Sequence of the second protein:
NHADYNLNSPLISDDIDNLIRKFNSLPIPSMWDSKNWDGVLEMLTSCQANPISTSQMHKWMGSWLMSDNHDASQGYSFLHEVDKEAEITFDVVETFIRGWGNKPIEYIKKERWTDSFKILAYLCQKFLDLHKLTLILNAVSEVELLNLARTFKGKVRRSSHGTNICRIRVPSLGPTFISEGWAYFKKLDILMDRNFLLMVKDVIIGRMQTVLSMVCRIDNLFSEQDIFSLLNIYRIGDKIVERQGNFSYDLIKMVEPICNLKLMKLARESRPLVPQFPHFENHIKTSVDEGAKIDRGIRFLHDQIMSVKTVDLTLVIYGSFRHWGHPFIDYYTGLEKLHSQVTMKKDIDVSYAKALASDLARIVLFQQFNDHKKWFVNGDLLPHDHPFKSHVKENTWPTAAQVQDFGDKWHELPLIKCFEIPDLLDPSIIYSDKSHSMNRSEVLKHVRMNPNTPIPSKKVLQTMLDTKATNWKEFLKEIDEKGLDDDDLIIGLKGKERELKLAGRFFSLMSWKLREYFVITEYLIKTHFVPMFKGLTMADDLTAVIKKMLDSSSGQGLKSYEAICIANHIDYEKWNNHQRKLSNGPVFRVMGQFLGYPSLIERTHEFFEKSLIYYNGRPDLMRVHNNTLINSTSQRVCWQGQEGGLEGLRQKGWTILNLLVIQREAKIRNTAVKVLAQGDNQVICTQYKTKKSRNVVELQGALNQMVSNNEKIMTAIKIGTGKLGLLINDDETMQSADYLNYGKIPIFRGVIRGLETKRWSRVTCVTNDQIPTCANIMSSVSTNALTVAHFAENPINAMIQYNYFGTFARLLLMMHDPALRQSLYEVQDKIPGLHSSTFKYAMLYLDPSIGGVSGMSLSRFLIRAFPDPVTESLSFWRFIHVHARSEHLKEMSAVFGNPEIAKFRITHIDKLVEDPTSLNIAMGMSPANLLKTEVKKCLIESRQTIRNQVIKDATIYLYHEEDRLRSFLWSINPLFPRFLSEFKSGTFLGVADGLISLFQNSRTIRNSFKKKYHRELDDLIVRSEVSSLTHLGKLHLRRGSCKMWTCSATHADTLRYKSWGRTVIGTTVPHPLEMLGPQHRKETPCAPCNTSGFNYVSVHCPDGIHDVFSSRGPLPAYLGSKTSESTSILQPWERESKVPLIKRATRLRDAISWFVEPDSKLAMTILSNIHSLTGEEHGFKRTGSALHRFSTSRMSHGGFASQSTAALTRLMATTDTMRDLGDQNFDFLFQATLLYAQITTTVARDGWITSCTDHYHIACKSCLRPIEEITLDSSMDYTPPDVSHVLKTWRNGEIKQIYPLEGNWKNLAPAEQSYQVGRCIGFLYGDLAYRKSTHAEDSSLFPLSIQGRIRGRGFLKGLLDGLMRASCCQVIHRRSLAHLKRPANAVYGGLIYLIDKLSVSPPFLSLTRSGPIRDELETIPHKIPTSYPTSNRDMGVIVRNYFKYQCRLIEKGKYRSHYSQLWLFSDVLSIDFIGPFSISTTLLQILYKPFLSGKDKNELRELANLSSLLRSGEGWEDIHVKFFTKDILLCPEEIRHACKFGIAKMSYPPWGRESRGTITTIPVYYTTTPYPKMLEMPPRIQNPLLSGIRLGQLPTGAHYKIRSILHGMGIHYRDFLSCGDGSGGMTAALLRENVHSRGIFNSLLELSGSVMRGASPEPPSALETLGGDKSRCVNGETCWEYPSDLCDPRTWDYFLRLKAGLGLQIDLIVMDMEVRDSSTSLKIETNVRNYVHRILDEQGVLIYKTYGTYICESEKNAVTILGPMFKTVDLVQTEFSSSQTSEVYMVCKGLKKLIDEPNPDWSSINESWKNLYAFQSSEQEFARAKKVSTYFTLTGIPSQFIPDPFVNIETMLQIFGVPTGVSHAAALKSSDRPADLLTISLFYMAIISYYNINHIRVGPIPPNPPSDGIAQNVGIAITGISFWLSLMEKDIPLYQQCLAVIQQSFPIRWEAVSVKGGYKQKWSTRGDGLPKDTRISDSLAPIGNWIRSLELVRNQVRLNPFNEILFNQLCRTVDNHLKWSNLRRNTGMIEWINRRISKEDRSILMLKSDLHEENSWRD

The following describes two proteins that form a bound complex.

Sequence of the first protein:
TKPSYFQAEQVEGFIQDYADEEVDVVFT

Contacts between the two chains:
Residue K2098 in the second protein interacts with residue Q89 in the first protein (closest heavy-atom distance 4.1 Å).
Residue R1427 in the second protein contacts residue D101 in the first protein (closest heavy-atom distance 3.7 Å).
Residue G1911 in the second protein is in contact with residue E99 in the first protein (closest heavy-atom distance 3.0 Å).
Residue Y1433 in the second protein interacts with residue V100 in the first protein (closest heavy-atom distance 3.3 Å).
Residue P1535 in the second protein interacts with residue F104 in the first protein (closest heavy-atom distance 3.8 Å).
Residue A706 in the second protein is in contact with residue F87 in the first protein (closest heavy-atom distance 3.9 Å).
Residue R1420 in the second protein is in contact with residue D97 in the first protein (closest heavy-atom distance 3.1 Å).
Residue R2074 in the second protein interacts with residue Q55 in the first protein (closest heavy-atom distance 3.9 Å).
Residue P2051 in the second protein interacts with residue S52 in the first protein (closest heavy-atom distance 3.6 Å).
Residue I2083 in the second protein contacts residue Y53 in the first protein (closest heavy-atom distance 3.8 Å).
Residue K1497 in the second protein interacts with residue F104 in the first protein (closest heavy-atom distance 4.0 Å).
Residue N1430 in the second protein interacts with residue D97 in the first protein (closest heavy-atom distance 3.6 Å).
Residue K2098 in the second protein is in contact with residue F87 in the first protein (closest heavy-atom distance 3.9 Å).
Residue A1429 in the second protein interacts with residue V102 in the first protein (closest heavy-atom distance 3.8 Å).
Residue Q739 in the second protein interacts with residue Q83 in the first protein (closest heavy-atom distance 3.4 Å).
Residue N743 in the second protein contacts residue V84 in the first protein (closest heavy-atom distance 3.2 Å).
Residue A1431 in the second protein contacts residue D97 in the first protein (closest heavy-atom distance 3.6 Å).
Residue S2099 in the second protein interacts with residue E85 in the first protein (closest heavy-atom distance 3.4 Å).
Residue N1430 in the second protein is in contact with residue V100 in the first protein (closest heavy-atom distance 2.9 Å).
Residue D2100 in the second protein is in contact with residue F87 in the first protein (closest heavy-atom distance 3.9 Å).
Residue Y1375 in the second protein is in contact with residue Y95 in the first protein (closest heavy-atom distance 3.4 Å).
Residue L2101 in the second protein interacts with residue F87 in the first protein (closest heavy-atom distance 3.3 Å).
Residue R2086 in the second protein contacts residue Q55 in the first protein (closest heavy-atom distance 3.9 Å).
Residue N704 in the second protein is in contact with residue G86 in the first protein (closest heavy-atom distance 3.5 Å).
Residue S2099 in the second protein is in contact with residue F87 in the first protein (closest heavy-atom distance 3.1 Å).
Residue N1430 in the second protein is in contact with residue V102 in the first protein (closest heavy-atom distance 3.4 Å).
Residue I2094 in the second protein interacts with residue Q83 in the first protein (closest heavy-atom distance 2.9 Å).
Residue S1957 in the second protein contacts residue Q89 in the first protein (closest heavy-atom distance 3.8 Å).
Residue N704 in the second protein contacts residue F87 in the first protein (closest heavy-atom distance 2.9 Å).
Residue G1498 in the second protein interacts with residue F104 in the first protein (closest heavy-atom distance 3.1 Å).
Residue G1498 in the second protein contacts residue V103 in the first protein (closest heavy-atom distance 3.2 Å).
Residue P1909 in the second protein contacts residue E99 in the first protein (closest heavy-atom distance 3.5 Å).
Residue I1437 in the second protein interacts with residue V100 in the first protein (closest heavy-atom distance 4.0 Å).
Residue N2084 in the second protein contacts residue Q55 in the first protein (closest heavy-atom distance 3.6 Å).
Residue E1496 in the second protein is in contact with residue V102 in the first protein (closest heavy-atom distance 3.4 Å).
Residue N1430 in the second protein interacts with residue D101 in the first protein (closest heavy-atom distance 3.6 Å).
Residue T1910 in the second protein interacts with residue V100 in the first protein (closest heavy-atom distance 3.0 Å).
Residue L2097 in the second protein contacts residue E85 in the first protein (closest heavy-atom distance 3.3 Å).
Residue E1979 in the second protein interacts with residue S52 in the first protein (closest heavy-atom distance 3.8 Å).
Residue M2096 in the second protein interacts with residue E85 in the first protein (closest heavy-atom distance 3.5 Å).
Residue K2098 in the second protein contacts residue E85 in the first protein (closest heavy-atom distance 3.5 Å).
Residue K2022 in the second protein interacts with residue E85 in the first protein (closest heavy-atom distance 3.1 Å).
Residue D1981 in the second protein contacts residue P51 in the first protein (closest heavy-atom distance 4.1 Å).
Residue L2097 in the second protein contacts residue V84 in the first protein (closest heavy-atom distance 3.8 Å).
Residue K2098 in the second protein interacts with residue G86 in the first protein (closest heavy-atom distance 2.8 Å).
Residue T1910 in the second protein contacts residue E99 in the first protein (closest heavy-atom distance 3.0 Å).
Residue G1434 in the second protein is in contact with residue A96 in the first protein (closest heavy-atom distance 3.2 Å).
Residue K701 in the second protein is in contact with residue I88 in the first protein (closest heavy-atom distance 4.1 Å).
Residue E1979 in the second protein contacts residue P51 in the first protein (closest heavy-atom distance 3.6 Å).
Residue F2052 in the second protein is in contact with residue S52 in the first protein (closest heavy-atom distance 3.2 Å).
Residue Y1533 in the second protein contacts residue F104 in the first protein (closest heavy-atom distance 3.1 Å).
Residue K1497 in the second protein interacts with residue V103 in the first protein (closest heavy-atom distance 2.7 Å).
Residue E1496 in the second protein interacts with residue V103 in the first protein (closest heavy-atom distance 3.0 Å).
Residue Y1438 in the second protein contacts residue Y95 in the first protein (closest heavy-atom distance 4.0 Å).
Residue N2084 in the second protein is in contact with residue F54 in the first protein (closest heavy-atom distance 4.1 Å).
Residue G1434 in the second protein contacts residue D97 in the first protein (closest heavy-atom distance 4.0 Å).
Residue N704 in the second protein contacts residue I88 in the first protein (closest heavy-atom distance 3.2 Å).
Residue R1419 in the second protein interacts with residue Y95 in the first protein (closest heavy-atom distance 3.5 Å).
Residue Y1438 in the second protein interacts with residue D94 in the first protein (closest heavy-atom distance 3.2 Å).
Residue D1981 in the second protein is in contact with residue Y53 in the first protein (closest heavy-atom distance 3.1 Å).